Contacts between the two chains:
Residue G32 in the first protein is in contact with residue R28 in the second protein (closest heavy-atom distance 3.7 Å).
Residue P69 in the first protein is in contact with residue R27 in the second protein (closest heavy-atom distance 3.6 Å).
Residue V73 in the first protein is in contact with residue V37 in the second protein (closest heavy-atom distance 5.0 Å).
Residue L77 in the first protein contacts residue V37 in the second protein (closest heavy-atom distance 4.3 Å).
Residue G30 in the first protein interacts with residue A25 in the second protein (closest heavy-atom distance 4.7 Å).
Residue L31 in the first protein interacts with residue R31 in the second protein (closest heavy-atom distance 3.0 Å).
Residue G32 in the first protein interacts with residue R31 in the second protein (closest heavy-atom distance 3.3 Å).
Residue T76 in the first protein interacts with residue V37 in the second protein (closest heavy-atom distance 3.6 Å).
Residue A72 in the first protein interacts with residue R31 in the second protein (closest heavy-atom distance 3.5 Å).
Residue L31 in the first protein is in contact with residue R28 in the second protein (closest heavy-atom distance 3.5 Å).
Residue E27 in the first protein is in contact with residue T24 in the second protein (closest heavy-atom distance 4.3 Å).
Residue R83 in the first protein is in contact with residue K39 in the second protein (closest heavy-atom distance 3.7 Å).
Residue V29 in the first protein is in contact with residue R28 in the second protein (closest heavy-atom distance 4.7 Å).
Residue T76 in the first protein is in contact with residue R31 in the second protein (closest heavy-atom distance 2.8 Å).
Residue M33 in the first protein contacts residue R31 in the second protein (closest heavy-atom distance 3.8 Å).
Residue L77 in the first protein contacts residue D36 in the second protein (closest heavy-atom distance 4.3 Å).
Residue E80 in the first protein contacts residue K39 in the second protein (closest heavy-atom distance 3.1 Å).
Residue E27 in the first protein interacts with residue R27 in the second protein (closest heavy-atom distance 4.2 Å).
Residue G30 in the first protein interacts with residue T24 in the second protein (closest heavy-atom distance 3.4 Å).
Residue G30 in the first protein contacts residue R28 in the second protein (closest heavy-atom distance 3.3 Å).
Residue L31 in the first protein is in contact with residue T24 in the second protein (closest heavy-atom distance 3.8 Å).
Residue V73 in the first protein interacts with residue R31 in the second protein (closest heavy-atom distance 3.6 Å).
Residue L31 in the first protein is in contact with residue R27 in the second protein (closest heavy-atom distance 3.7 Å).

Sequence of the first protein:
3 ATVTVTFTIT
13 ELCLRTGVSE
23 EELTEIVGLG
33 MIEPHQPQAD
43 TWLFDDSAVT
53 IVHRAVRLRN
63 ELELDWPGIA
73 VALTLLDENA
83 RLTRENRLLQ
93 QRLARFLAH

These two protein chains interact to form a complex.

Sequence of the second protein:
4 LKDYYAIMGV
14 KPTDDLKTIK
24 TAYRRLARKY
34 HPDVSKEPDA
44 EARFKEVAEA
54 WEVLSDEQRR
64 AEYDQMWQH